Sequence of chain A:
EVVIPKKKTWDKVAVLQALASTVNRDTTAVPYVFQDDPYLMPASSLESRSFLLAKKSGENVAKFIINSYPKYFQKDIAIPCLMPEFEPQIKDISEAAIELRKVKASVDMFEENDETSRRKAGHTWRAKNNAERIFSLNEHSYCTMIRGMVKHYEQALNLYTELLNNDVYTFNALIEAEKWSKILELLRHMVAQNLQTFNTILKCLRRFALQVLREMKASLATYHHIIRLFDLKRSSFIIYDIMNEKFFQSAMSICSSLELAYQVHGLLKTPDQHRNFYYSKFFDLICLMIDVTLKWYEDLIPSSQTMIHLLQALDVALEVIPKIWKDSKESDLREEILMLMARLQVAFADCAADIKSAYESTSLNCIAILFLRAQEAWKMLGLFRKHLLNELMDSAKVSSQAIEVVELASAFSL

These two protein chains interact to form a complex.

Sequence of chain B:
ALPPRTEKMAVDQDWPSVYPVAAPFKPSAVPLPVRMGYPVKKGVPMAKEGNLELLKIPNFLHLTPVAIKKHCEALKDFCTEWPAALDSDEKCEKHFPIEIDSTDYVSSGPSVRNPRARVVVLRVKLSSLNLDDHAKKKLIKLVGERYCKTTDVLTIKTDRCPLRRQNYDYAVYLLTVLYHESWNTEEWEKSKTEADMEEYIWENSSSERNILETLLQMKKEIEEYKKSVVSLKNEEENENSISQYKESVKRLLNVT

Interface contacts:
Residue M96 in chain A interacts with residue P55 in chain B (closest heavy-atom distance 3.7 Å).
Residue P93 in chain A interacts with residue P55 in chain B (closest heavy-atom distance 3.9 Å).
Residue T83 in chain A is in contact with residue M60 in chain B (closest heavy-atom distance 3.8 Å).
Residue E56 in chain A interacts with residue H146 in chain B (closest heavy-atom distance 4.6 Å).
Residue D81 in chain A interacts with residue S68 in chain B (closest heavy-atom distance 2.9 Å).
Residue L74 in chain A interacts with residue H122 in chain B (closest heavy-atom distance 3.3 Å).
Residue P93 in chain A interacts with residue S79 in chain B (closest heavy-atom distance 4.0 Å).
Residue K514 in chain A interacts with residue K59 in chain B (closest heavy-atom distance 4.1 Å).
Residue V78 in chain A contacts residue K121 in chain B (closest heavy-atom distance 4.6 Å).
Residue V78 in chain A is in contact with residue P71 in chain B (closest heavy-atom distance 4.6 Å).
Residue V57 in chain A interacts with residue H146 in chain B (closest heavy-atom distance 4.0 Å).
Residue K514 in chain A interacts with residue L53 in chain B (closest heavy-atom distance 3.7 Å).
Residue V78 in chain A interacts with residue P67 in chain B (closest heavy-atom distance 4.0 Å).
Residue E518 in chain A is in contact with residue L53 in chain B (closest heavy-atom distance 3.7 Å).
Residue A133 in chain A is in contact with residue P161 in chain B (closest heavy-atom distance 3.9 Å).
Residue T77 in chain A interacts with residue K121 in chain B (closest heavy-atom distance 3.3 Å).
Residue A73 in chain A is in contact with residue F129 in chain B (closest heavy-atom distance 3.8 Å).
Residue V57 in chain A is in contact with residue A135 in chain B (closest heavy-atom distance 3.3 Å).
Residue V57 in chain A interacts with residue L137 in chain B (closest heavy-atom distance 3.7 Å).
Residue N79 in chain A contacts residue K121 in chain B (closest heavy-atom distance 3.1 Å).
Residue D91 in chain A interacts with residue R56 in chain B (closest heavy-atom distance 3.4 Å).
Residue D91 in chain A is in contact with residue K77 in chain B (closest heavy-atom distance 3.2 Å).
Residue T83 in chain A is in contact with residue K59 in chain B (closest heavy-atom distance 4.2 Å).
Residue T77 in chain A is in contact with residue A125 in chain B (closest heavy-atom distance 3.4 Å).
Residue P60 in chain A interacts with residue E132 in chain B (closest heavy-atom distance 3.4 Å).
Residue K63 in chain A interacts with residue T131 in chain B (closest heavy-atom distance 2.9 Å).
Residue V78 in chain A contacts residue S68 in chain B (closest heavy-atom distance 4.2 Å).
Residue V58 in chain A is in contact with residue P134 in chain B (closest heavy-atom distance 3.3 Å).
Residue I132 in chain A is in contact with residue S162 in chain B (closest heavy-atom distance 3.3 Å).
Residue T77 in chain A interacts with residue E124 in chain B (closest heavy-atom distance 4.3 Å).
Residue L74 in chain A is in contact with residue L126 in chain B (closest heavy-atom distance 3.8 Å).
Residue D92 in chain A contacts residue S79 in chain B (closest heavy-atom distance 4.5 Å).
Residue P93 in chain A is in contact with residue L53 in chain B (closest heavy-atom distance 4.3 Å).
Residue P93 in chain A interacts with residue A52 in chain B (closest heavy-atom distance 3.7 Å).
Residue V57 in chain A contacts residue P134 in chain B (closest heavy-atom distance 3.7 Å).
Residue P60 in chain A is in contact with residue T131 in chain B (closest heavy-atom distance 3.7 Å).
Residue P60 in chain A interacts with residue P134 in chain B (closest heavy-atom distance 3.7 Å).
Residue I59 in chain A contacts residue P134 in chain B (closest heavy-atom distance 3.8 Å).
Residue P93 in chain A contacts residue P54 in chain B (closest heavy-atom distance 4.3 Å).
Residue D91 in chain A is in contact with residue S79 in chain B (closest heavy-atom distance 3.8 Å).
Residue I59 in chain A interacts with residue F147 in chain B (closest heavy-atom distance 4.6 Å).
Residue K63 in chain A interacts with residue C130 in chain B (closest heavy-atom distance 2.9 Å).
Residue P60 in chain A contacts residue W133 in chain B (closest heavy-atom distance 4.3 Å).
Residue N79 in chain A interacts with residue S68 in chain B (closest heavy-atom distance 3.0 Å).
Residue L74 in chain A is in contact with residue A125 in chain B (closest heavy-atom distance 4.5 Å).
Residue Y87 in chain A is in contact with residue V72 in chain B (closest heavy-atom distance 4.3 Å).
Residue D91 in chain A is in contact with residue P55 in chain B (closest heavy-atom distance 4.7 Å).
Residue T83 in chain A contacts residue R56 in chain B (closest heavy-atom distance 3.8 Å).
Residue M96 in chain A interacts with residue R56 in chain B (closest heavy-atom distance 3.9 Å).
Residue W65 in chain A interacts with residue F129 in chain B (closest heavy-atom distance 3.5 Å).
Residue A84 in chain A contacts residue R56 in chain B (closest heavy-atom distance 4.5 Å).
Residue K63 in chain A is in contact with residue F129 in chain B (closest heavy-atom distance 3.6 Å).
Residue Y94 in chain A interacts with residue A52 in chain B (closest heavy-atom distance 4.6 Å).
Residue T77 in chain A contacts residue H122 in chain B (closest heavy-atom distance 4.5 Å).
Residue V70 in chain A interacts with residue F129 in chain B (closest heavy-atom distance 3.9 Å).
Residue A73 in chain A interacts with residue A125 in chain B (closest heavy-atom distance 3.3 Å).
Residue A133 in chain A contacts residue S162 in chain B (closest heavy-atom distance 4.2 Å).
Residue D91 in chain A is in contact with residue A80 in chain B (closest heavy-atom distance 4.7 Å).
Residue I132 in chain A interacts with residue P161 in chain B (closest heavy-atom distance 3.7 Å).
Residue A73 in chain A interacts with residue D128 in chain B (closest heavy-atom distance 3.8 Å).